Sequence of chain A:
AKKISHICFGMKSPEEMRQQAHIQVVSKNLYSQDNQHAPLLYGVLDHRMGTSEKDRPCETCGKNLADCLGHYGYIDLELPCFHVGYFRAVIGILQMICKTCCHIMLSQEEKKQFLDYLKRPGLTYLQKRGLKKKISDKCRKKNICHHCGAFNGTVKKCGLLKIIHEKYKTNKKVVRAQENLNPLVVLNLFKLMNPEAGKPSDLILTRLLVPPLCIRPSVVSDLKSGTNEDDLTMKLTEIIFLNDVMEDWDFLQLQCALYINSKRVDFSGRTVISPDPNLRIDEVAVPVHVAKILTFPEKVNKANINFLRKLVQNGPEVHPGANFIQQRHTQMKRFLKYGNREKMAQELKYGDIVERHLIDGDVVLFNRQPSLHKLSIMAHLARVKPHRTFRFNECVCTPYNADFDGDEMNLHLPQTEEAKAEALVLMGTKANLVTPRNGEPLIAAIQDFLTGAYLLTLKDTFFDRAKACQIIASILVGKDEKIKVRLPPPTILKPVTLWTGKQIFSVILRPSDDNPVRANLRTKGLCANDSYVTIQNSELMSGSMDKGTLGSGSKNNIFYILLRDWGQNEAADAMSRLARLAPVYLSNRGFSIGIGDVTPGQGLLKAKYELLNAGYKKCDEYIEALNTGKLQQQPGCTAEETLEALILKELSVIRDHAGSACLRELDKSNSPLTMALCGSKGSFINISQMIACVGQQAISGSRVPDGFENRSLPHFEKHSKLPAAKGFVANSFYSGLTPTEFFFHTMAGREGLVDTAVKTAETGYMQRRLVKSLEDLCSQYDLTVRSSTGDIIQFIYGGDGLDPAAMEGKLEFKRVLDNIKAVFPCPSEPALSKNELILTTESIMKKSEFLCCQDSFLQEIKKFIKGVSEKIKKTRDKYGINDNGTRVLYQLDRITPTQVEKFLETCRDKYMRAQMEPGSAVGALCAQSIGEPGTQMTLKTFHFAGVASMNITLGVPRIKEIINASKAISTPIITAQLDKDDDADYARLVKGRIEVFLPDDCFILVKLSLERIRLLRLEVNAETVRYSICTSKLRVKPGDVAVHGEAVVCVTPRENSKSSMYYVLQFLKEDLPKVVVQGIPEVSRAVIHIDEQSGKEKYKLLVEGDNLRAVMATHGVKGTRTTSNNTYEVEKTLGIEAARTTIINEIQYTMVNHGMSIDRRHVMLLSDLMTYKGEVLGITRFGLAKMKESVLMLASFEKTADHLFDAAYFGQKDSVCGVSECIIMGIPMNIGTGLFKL

This data describes a binding interaction between two proteins.

Contacts between the two chains:
Residue G699 in chain A is in contact with residue K986 in chain B (closest heavy-atom distance 2.9 Å).
Residue C19 in chain A interacts with residue R1125 in chain B (closest heavy-atom distance 2.7 Å).
Residue K1323 in chain A contacts residue E1049 in chain B (closest heavy-atom distance 2.7 Å).
Residue S370 in chain A interacts with residue I893 in chain B (closest heavy-atom distance 3.0 Å).
Residue N374 in chain A is in contact with residue Y749 in chain B (closest heavy-atom distance 2.4 Å).
Residue K786 in chain A is in contact with residue S936 in chain B (closest heavy-atom distance 3.0 Å).
Residue Q543 in chain A contacts residue E752 in chain B (closest heavy-atom distance 2.6 Å).
Residue T71 in chain A interacts with residue Y1088 in chain B (closest heavy-atom distance 2.6 Å).
Residue S364 in chain A contacts residue R1023 in chain B (closest heavy-atom distance 2.6 Å).
Residue Y83 in chain A is in contact with residue Y1094 in chain B (closest heavy-atom distance 2.8 Å).
Residue C261 in chain A contacts residue V1030 in chain B (closest heavy-atom distance 2.8 Å).
Residue Y839 in chain A contacts residue H677 in chain B (closest heavy-atom distance 2.8 Å).
Residue K14 in chain A contacts residue Y1131 in chain B (closest heavy-atom distance 2.4 Å).
Residue G81 in chain A interacts with residue Y1094 in chain B (closest heavy-atom distance 2.7 Å).
Residue R855 in chain A contacts residue P481 in chain B (closest heavy-atom distance 2.8 Å).
Residue R816 in chain A contacts residue N639 in chain B (closest heavy-atom distance 2.7 Å).
Residue C72 in chain A interacts with residue Y1088 in chain B (closest heavy-atom distance 2.8 Å).
Residue E490 in chain A is in contact with residue G748 in chain B (closest heavy-atom distance 2.7 Å).
Residue R816 in chain A contacts residue C641 in chain B (closest heavy-atom distance 2.8 Å).
Residue F500 in chain A contacts residue E752 in chain B (closest heavy-atom distance 3.0 Å).
Residue D362 in chain A is in contact with residue I1070 in chain B (closest heavy-atom distance 2.9 Å).
Residue Q47 in chain A interacts with residue E841 in chain B (closest heavy-atom distance 2.7 Å).
Residue T391 in chain A interacts with residue R1025 in chain B (closest heavy-atom distance 2.4 Å).
Residue V257 in chain A is in contact with residue Q1118 in chain B (closest heavy-atom distance 3.0 Å).
Residue D362 in chain A contacts residue G1026 in chain B (closest heavy-atom distance 2.7 Å).
Residue R366 in chain A interacts with residue H1021 in chain B (closest heavy-atom distance 2.8 Å).
Residue L270 in chain A contacts residue M832 in chain B (closest heavy-atom distance 3.0 Å).
Residue L1362 in chain A contacts residue E1133 in chain B (closest heavy-atom distance 2.8 Å).
Residue F821 in chain A is in contact with residue N642 in chain B (closest heavy-atom distance 2.9 Å).
Residue Q47 in chain A contacts residue S843 in chain B (closest heavy-atom distance 2.8 Å).
Residue T512 in chain A contacts residue E1066 in chain B (closest heavy-atom distance 2.9 Å).
Residue D372 in chain A is in contact with residue Y749 in chain B (closest heavy-atom distance 2.8 Å).
Residue D78 in chain A interacts with residue Y1108 in chain B (closest heavy-atom distance 2.6 Å).
Residue F838 in chain A is in contact with residue H677 in chain B (closest heavy-atom distance 2.1 Å).
Residue H820 in chain A interacts with residue E658 in chain B (closest heavy-atom distance 2.8 Å).
Residue S697 in chain A is in contact with residue K986 in chain B (closest heavy-atom distance 2.8 Å).
Residue D501 in chain A contacts residue K896 in chain B (closest heavy-atom distance 2.9 Å).
Residue E27 in chain A interacts with residue C1083 in chain B (closest heavy-atom distance 2.9 Å).
Residue T1357 in chain A interacts with residue S1061 in chain B (closest heavy-atom distance 3.0 Å).
Residue L270 in chain A contacts residue V835 in chain B (closest heavy-atom distance 3.0 Å).
Residue H17 in chain A interacts with residue K1127 in chain B (closest heavy-atom distance 2.9 Å).
Residue R366 in chain A interacts with residue K1019 in chain B (closest heavy-atom distance 2.9 Å).
Residue F1360 in chain A interacts with residue Y1131 in chain B (closest heavy-atom distance 2.9 Å).
Residue D362 in chain A contacts residue S1071 in chain B (closest heavy-atom distance 2.8 Å).
Residue R360 in chain A contacts residue L1047 in chain B (closest heavy-atom distance 2.9 Å).
Residue S697 in chain A contacts residue Y1001 in chain B (closest heavy-atom distance 2.1 Å).
Residue E27 in chain A contacts residue G1084 in chain B (closest heavy-atom distance 2.8 Å).
Residue S467 in chain A interacts with residue C1054 in chain B (closest heavy-atom distance 2.5 Å).
Residue K271 in chain A contacts residue Q850 in chain B (closest heavy-atom distance 2.7 Å).
Residue T851 in chain A interacts with residue P481 in chain B (closest heavy-atom distance 3.0 Å).
Residue C19 in chain A is in contact with residue F1114 in chain B (closest heavy-atom distance 3.0 Å).
Residue Y83 in chain A is in contact with residue Q1118 in chain B (closest heavy-atom distance 3.0 Å).
Residue G502 in chain A interacts with residue K896 in chain B (closest heavy-atom distance 2.7 Å).
Residue F696 in chain A interacts with residue V743 in chain B (closest heavy-atom distance 2.8 Å).
Residue T71 in chain A is in contact with residue Y1094 in chain B (closest heavy-atom distance 2.9 Å).
Residue P844 in chain A is in contact with residue W476 in chain B (closest heavy-atom distance 2.8 Å).
Residue S364 in chain A interacts with residue L1045 in chain B (closest heavy-atom distance 2.6 Å).
Residue A515 in chain A is in contact with residue E1066 in chain B (closest heavy-atom distance 2.7 Å).
Residue T71 in chain A interacts with residue H1093 in chain B (closest heavy-atom distance 3.0 Å).
Residue K516 in chain A interacts with residue E1066 in chain B (closest heavy-atom distance 2.9 Å).

Sequence of chain B:
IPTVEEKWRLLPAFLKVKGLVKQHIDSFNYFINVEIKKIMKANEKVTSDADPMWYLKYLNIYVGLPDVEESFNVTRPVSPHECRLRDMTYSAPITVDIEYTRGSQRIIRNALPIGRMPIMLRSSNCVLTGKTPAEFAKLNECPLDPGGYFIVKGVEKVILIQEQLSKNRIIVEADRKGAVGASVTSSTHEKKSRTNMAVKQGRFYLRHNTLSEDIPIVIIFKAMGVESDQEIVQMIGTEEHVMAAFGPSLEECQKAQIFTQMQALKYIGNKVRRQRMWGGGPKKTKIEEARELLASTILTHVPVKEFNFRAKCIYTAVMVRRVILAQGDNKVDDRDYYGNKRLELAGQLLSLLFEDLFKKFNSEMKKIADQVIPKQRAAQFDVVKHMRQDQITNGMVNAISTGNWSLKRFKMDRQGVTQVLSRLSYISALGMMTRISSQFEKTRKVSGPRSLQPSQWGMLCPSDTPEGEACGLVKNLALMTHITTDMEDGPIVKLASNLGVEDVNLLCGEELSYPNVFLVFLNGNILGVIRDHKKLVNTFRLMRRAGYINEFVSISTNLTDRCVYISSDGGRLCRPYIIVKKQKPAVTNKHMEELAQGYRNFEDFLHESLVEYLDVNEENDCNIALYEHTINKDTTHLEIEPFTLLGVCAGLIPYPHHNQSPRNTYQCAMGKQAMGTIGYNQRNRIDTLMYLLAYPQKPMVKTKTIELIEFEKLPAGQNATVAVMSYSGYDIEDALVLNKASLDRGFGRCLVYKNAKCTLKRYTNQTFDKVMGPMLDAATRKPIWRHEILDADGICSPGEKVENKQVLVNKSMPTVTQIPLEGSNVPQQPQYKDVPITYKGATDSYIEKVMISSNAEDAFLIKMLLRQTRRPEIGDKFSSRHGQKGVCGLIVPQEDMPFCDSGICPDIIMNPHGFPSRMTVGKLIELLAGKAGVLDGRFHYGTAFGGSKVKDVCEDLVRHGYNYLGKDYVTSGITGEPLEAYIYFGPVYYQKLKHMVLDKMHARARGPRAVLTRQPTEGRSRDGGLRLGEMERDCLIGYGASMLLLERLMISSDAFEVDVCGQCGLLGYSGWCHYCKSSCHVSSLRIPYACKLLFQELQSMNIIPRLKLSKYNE